Sequence of chain A:
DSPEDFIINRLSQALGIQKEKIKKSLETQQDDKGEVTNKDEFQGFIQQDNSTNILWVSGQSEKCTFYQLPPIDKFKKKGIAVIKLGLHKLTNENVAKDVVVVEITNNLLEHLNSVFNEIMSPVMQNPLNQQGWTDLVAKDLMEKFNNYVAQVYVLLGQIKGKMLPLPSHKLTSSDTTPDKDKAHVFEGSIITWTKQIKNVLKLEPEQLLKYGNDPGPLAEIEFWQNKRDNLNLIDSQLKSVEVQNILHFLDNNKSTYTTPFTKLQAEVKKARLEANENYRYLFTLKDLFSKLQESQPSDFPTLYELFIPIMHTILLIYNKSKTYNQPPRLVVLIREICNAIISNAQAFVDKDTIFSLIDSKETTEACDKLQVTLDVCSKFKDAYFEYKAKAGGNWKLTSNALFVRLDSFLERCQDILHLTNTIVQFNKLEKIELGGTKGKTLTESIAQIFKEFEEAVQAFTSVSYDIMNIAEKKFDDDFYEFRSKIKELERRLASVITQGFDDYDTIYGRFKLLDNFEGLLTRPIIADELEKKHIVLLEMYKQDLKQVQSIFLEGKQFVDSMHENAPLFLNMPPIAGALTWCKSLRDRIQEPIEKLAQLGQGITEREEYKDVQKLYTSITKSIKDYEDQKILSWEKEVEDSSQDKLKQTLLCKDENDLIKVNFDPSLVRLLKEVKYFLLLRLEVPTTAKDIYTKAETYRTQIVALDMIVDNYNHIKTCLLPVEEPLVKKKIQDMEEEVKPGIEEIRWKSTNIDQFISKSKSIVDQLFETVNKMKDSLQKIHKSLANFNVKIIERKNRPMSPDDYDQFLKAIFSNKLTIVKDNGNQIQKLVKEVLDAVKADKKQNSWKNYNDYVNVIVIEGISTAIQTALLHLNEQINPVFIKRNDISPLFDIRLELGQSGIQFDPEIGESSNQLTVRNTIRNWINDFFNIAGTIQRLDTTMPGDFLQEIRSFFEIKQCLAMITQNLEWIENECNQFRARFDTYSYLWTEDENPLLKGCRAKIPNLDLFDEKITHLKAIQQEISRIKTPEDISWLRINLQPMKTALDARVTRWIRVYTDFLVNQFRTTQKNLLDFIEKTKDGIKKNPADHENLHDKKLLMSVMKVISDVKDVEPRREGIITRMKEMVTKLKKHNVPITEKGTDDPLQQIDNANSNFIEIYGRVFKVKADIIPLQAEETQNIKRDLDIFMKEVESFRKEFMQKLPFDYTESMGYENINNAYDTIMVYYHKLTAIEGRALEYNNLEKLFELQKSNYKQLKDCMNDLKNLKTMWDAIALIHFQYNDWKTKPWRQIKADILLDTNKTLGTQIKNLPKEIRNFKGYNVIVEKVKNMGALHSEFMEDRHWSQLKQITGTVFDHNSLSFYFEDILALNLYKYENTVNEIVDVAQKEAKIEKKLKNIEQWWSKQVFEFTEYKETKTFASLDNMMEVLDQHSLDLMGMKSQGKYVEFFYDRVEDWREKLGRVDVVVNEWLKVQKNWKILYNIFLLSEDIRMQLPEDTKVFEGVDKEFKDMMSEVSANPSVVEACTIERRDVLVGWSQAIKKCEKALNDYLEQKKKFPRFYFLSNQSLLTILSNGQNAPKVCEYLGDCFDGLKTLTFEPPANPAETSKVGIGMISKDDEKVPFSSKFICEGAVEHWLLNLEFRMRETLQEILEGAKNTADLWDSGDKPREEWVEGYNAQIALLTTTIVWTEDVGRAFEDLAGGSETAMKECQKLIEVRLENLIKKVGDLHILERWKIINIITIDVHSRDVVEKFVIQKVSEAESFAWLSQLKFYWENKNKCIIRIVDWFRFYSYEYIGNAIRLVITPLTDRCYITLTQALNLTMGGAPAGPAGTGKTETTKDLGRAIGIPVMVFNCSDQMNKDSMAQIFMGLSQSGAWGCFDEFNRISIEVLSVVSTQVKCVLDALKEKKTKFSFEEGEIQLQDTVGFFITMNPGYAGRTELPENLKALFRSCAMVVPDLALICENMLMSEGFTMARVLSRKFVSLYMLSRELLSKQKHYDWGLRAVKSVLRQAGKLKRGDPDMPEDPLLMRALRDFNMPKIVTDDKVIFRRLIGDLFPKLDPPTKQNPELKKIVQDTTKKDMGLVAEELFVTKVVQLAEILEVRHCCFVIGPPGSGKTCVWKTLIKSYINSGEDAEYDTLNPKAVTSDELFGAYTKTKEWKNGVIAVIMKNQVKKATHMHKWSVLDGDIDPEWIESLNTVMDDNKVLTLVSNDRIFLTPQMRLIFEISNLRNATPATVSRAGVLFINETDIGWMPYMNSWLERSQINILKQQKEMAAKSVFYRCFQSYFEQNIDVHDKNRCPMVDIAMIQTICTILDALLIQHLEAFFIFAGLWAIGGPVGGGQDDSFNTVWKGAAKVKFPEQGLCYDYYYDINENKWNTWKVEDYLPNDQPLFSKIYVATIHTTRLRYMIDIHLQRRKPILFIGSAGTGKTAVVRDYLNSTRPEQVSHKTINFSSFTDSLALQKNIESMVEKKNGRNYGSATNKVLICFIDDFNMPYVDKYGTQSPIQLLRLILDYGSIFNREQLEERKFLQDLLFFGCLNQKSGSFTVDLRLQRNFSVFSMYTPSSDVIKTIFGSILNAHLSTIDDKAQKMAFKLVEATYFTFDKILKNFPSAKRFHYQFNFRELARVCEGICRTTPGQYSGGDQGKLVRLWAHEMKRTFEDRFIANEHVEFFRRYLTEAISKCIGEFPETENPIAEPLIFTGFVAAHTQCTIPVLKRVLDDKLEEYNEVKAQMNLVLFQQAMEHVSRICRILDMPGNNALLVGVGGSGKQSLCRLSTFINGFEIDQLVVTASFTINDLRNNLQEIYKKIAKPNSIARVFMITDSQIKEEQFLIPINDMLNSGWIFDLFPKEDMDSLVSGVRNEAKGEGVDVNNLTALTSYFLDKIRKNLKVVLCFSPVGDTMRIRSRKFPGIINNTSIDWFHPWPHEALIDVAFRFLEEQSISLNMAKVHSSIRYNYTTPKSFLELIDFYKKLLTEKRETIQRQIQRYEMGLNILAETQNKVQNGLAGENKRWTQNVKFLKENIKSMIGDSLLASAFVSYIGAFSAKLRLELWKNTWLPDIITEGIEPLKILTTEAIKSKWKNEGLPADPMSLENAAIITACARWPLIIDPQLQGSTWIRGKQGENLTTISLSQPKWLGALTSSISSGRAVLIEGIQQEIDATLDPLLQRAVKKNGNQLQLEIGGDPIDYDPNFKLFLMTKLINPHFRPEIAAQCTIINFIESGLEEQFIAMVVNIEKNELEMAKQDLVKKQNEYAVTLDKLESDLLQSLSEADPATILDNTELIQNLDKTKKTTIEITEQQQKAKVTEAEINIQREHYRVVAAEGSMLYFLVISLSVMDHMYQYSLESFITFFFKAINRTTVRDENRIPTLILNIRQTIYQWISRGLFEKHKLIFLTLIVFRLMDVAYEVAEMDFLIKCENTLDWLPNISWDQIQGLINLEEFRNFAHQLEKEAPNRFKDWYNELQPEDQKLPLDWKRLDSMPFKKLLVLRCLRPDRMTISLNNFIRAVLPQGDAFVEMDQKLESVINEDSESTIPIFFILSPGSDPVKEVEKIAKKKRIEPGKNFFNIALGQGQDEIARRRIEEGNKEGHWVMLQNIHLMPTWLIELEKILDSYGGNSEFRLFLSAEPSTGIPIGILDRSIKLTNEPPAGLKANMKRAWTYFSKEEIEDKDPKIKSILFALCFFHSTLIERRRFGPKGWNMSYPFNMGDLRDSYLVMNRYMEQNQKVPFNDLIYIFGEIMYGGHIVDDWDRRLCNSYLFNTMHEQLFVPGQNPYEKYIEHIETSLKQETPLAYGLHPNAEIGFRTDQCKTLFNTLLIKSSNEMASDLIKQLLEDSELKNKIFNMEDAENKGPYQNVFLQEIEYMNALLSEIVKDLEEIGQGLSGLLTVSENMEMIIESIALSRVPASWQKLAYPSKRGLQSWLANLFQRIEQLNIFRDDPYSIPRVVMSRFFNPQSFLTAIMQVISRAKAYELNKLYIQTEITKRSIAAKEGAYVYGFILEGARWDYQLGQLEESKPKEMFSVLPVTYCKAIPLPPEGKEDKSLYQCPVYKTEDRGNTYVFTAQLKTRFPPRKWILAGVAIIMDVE

Sequence of chain B:
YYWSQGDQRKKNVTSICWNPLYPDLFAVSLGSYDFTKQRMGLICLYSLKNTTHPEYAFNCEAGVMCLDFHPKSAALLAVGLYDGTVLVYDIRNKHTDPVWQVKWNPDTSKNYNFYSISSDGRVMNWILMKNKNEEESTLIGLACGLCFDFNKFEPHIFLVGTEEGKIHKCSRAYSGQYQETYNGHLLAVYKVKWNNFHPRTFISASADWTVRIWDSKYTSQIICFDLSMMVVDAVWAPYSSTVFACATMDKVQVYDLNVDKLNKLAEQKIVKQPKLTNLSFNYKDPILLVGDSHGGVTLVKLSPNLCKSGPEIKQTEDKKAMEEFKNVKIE

Interface contacts:
Residue E498 in chain A interacts with residue A487 in chain B (closest heavy-atom distance 4.0 Å).
Residue R501 in chain A is in contact with residue A487 in chain B (closest heavy-atom distance 3.0 Å).
Residue K497 in chain A is in contact with residue Y488 in chain B (closest heavy-atom distance 2.1 Å).
Residue E498 in chain A contacts residue Y488 in chain B (closest heavy-atom distance 3.5 Å).
Residue R501 in chain A is in contact with residue Y488 in chain B (closest heavy-atom distance 3.0 Å).
Residue E500 in chain A contacts residue Y488 in chain B (closest heavy-atom distance 3.5 Å).
Residue Y490 in chain A contacts residue Y492 in chain B (closest heavy-atom distance 5.0 Å).
Residue E498 in chain A contacts residue Q491 in chain B (closest heavy-atom distance 4.0 Å).

This data describes a binding interaction between two proteins.